These two protein chains interact to form a complex.

Interface contacts:
Residue F670 in chain B interacts with residue W30 in chain A (closest heavy-atom distance 3.3 Å).
Residue G669 in chain B is in contact with residue Q32 in chain A (closest heavy-atom distance 3.0 Å).
Residue G669 in chain B contacts residue P29 in chain A (closest heavy-atom distance 4.3 Å).
Residue G669 in chain B interacts with residue G33 in chain A (closest heavy-atom distance 3.8 Å).
Residue A672 in chain B is in contact with residue Q32 in chain A (closest heavy-atom distance 3.2 Å).
Residue F670 in chain B interacts with residue Q32 in chain A (closest heavy-atom distance 3.4 Å).
Residue F666 in chain B contacts residue L34 in chain A (closest heavy-atom distance 4.2 Å).
Residue L658 in chain B interacts with residue F48 in chain A (closest heavy-atom distance 3.6 Å).
Residue V665 in chain B interacts with residue G33 in chain A (closest heavy-atom distance 4.8 Å).
Residue M661 in chain B contacts residue F40 in chain A (closest heavy-atom distance 3.4 Å).
Residue V665 in chain B interacts with residue F40 in chain A (closest heavy-atom distance 3.5 Å).
Residue N654 in chain B interacts with residue F48 in chain A (closest heavy-atom distance 3.9 Å).
Residue A662 in chain B contacts residue V37 in chain A (closest heavy-atom distance 3.8 Å).
Residue G669 in chain B contacts residue A36 in chain A (closest heavy-atom distance 4.0 Å).
Residue F666 in chain B interacts with residue V37 in chain A (closest heavy-atom distance 3.4 Å).
Residue F670 in chain B contacts residue G33 in chain A (closest heavy-atom distance 3.8 Å).
Residue L658 in chain B is in contact with residue V44 in chain A (closest heavy-atom distance 3.6 Å).
Residue L658 in chain B is in contact with residue F40 in chain A (closest heavy-atom distance 4.8 Å).
Residue F104 in chain B is in contact with residue F40 in chain A (closest heavy-atom distance 4.2 Å).
Residue F666 in chain B interacts with residue W30 in chain A (closest heavy-atom distance 4.4 Å).
Residue F666 in chain B contacts residue G33 in chain A (closest heavy-atom distance 3.7 Å).
Residue V665 in chain B contacts residue V37 in chain A (closest heavy-atom distance 3.9 Å).
Residue V665 in chain B is in contact with residue A36 in chain A (closest heavy-atom distance 3.3 Å).
Residue Y671 in chain B is in contact with residue Q32 in chain A (closest heavy-atom distance 4.3 Å).
Residue F670 in chain B interacts with residue P29 in chain A (closest heavy-atom distance 3.0 Å).
Residue A662 in chain B is in contact with residue F40 in chain A (closest heavy-atom distance 4.1 Å).

Sequence of chain A:
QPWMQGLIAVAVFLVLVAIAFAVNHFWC

Sequence of chain B:
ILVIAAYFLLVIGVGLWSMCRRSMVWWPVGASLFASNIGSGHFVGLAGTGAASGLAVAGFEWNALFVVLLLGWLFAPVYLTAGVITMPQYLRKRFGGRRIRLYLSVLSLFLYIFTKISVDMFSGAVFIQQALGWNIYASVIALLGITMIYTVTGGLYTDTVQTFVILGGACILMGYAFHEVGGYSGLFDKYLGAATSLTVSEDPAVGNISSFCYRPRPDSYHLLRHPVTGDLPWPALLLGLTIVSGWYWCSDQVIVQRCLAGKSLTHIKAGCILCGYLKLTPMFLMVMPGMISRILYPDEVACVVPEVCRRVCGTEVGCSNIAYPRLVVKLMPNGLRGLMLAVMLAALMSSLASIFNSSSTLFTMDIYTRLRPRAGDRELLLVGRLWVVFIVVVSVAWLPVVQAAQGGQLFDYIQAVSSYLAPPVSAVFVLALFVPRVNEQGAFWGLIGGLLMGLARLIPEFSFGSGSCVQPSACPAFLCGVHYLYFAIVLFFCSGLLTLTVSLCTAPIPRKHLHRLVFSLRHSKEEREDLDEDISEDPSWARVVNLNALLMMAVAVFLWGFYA